Residue-level contacts at the interface:
Residue V6 in chain A is in contact with residue L22 in chain B (closest heavy-atom distance 4.8 Å).
Residue M24 in chain A is in contact with residue L5 in chain B (closest heavy-atom distance 4.7 Å).

These two protein chains interact to form a complex.

Sequence of chain A:
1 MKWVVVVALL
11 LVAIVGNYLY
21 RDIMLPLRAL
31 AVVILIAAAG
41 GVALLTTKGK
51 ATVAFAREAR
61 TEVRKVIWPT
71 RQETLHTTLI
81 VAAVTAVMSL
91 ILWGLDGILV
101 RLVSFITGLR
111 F

Sequence of chain B:
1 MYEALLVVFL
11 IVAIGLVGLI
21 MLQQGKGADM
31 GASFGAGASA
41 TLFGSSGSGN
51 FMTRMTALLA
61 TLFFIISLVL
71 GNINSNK